This data describes a binding interaction between two proteins.

Sequence of protein 2:
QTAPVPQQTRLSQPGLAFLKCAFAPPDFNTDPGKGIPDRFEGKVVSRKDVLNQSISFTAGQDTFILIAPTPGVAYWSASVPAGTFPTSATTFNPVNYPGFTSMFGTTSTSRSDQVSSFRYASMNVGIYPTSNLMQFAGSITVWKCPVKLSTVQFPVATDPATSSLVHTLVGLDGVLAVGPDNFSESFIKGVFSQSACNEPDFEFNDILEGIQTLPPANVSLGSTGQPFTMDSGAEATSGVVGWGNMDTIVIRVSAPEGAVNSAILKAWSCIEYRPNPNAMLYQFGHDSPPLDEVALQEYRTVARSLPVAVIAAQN

Contacts between the two chains:
Residue N363 in protein 2 is in contact with residue M3 in protein 1 (closest heavy-atom distance 3.4 Å).
Residue E346 in protein 2 interacts with residue S14 in protein 1 (closest heavy-atom distance 4.2 Å).
Residue F240 in protein 2 interacts with residue M3 in protein 1 (closest heavy-atom distance 3.8 Å).
Residue D75 in protein 2 contacts residue M3 in protein 1 (closest heavy-atom distance 3.2 Å).
Residue D75 in protein 2 is in contact with residue W4 in protein 1 (closest heavy-atom distance 3.1 Å).
Residue K68 in protein 2 interacts with residue W4 in protein 1 (closest heavy-atom distance 3.5 Å).
Residue L354 in protein 2 interacts with residue R6 in protein 1 (closest heavy-atom distance 4.8 Å).
Residue L354 in protein 2 is in contact with residue I10 in protein 1 (closest heavy-atom distance 3.6 Å).
Residue E346 in protein 2 interacts with residue L15 in protein 1 (closest heavy-atom distance 4.7 Å).
Residue F76 in protein 2 contacts residue W4 in protein 1 (closest heavy-atom distance 3.7 Å).
Residue V358 in protein 2 contacts residue R6 in protein 1 (closest heavy-atom distance 3.6 Å).
Residue A72 in protein 2 interacts with residue M3 in protein 1 (closest heavy-atom distance 3.6 Å).
Residue F71 in protein 2 contacts residue M3 in protein 1 (closest heavy-atom distance 3.4 Å).
Residue Q362 in protein 2 contacts residue M3 in protein 1 (closest heavy-atom distance 3.9 Å).
Residue Q362 in protein 2 interacts with residue R6 in protein 1 (closest heavy-atom distance 4.1 Å).
Residue V350 in protein 2 is in contact with residue I10 in protein 1 (closest heavy-atom distance 4.2 Å).
Residue T57 in protein 2 contacts residue L15 in protein 1 (closest heavy-atom distance 4.7 Å).
Residue P355 in protein 2 is in contact with residue R6 in protein 1 (closest heavy-atom distance 4.0 Å).
Residue L354 in protein 2 is in contact with residue V7 in protein 1 (closest heavy-atom distance 4.8 Å).
Residue Q362 in protein 2 contacts residue A1 in protein 1 (closest heavy-atom distance 3.2 Å).
Residue A72 in protein 2 interacts with residue W4 in protein 1 (closest heavy-atom distance 4.2 Å).
Residue E346 in protein 2 is in contact with residue I11 in protein 1 (closest heavy-atom distance 3.2 Å).
Residue T349 in protein 2 is in contact with residue I10 in protein 1 (closest heavy-atom distance 4.6 Å).
Residue T349 in protein 2 is in contact with residue S14 in protein 1 (closest heavy-atom distance 4.1 Å).
Residue L64 in protein 2 interacts with residue W4 in protein 1 (closest heavy-atom distance 3.9 Å).
Residue L354 in protein 2 is in contact with residue M3 in protein 1 (closest heavy-atom distance 4.6 Å).
Residue D75 in protein 2 is in contact with residue S2 in protein 1 (closest heavy-atom distance 3.7 Å).
Residue V358 in protein 2 contacts residue M3 in protein 1 (closest heavy-atom distance 4.0 Å).
Residue L67 in protein 2 is in contact with residue W4 in protein 1 (closest heavy-atom distance 4.3 Å).
Residue V350 in protein 2 is in contact with residue V7 in protein 1 (closest heavy-atom distance 4.0 Å).
Residue L59 in protein 2 contacts residue I11 in protein 1 (closest heavy-atom distance 4.7 Å).
Residue N363 in protein 2 is in contact with residue S2 in protein 1 (closest heavy-atom distance 4.8 Å).
Residue S353 in protein 2 is in contact with residue I10 in protein 1 (closest heavy-atom distance 3.5 Å).
Residue L67 in protein 2 interacts with residue I11 in protein 1 (closest heavy-atom distance 3.9 Å).
Residue V350 in protein 2 interacts with residue I11 in protein 1 (closest heavy-atom distance 4.3 Å).
Residue F71 in protein 2 is in contact with residue V7 in protein 1 (closest heavy-atom distance 3.9 Å).
Residue A361 in protein 2 contacts residue A1 in protein 1 (closest heavy-atom distance 4.7 Å).
Residue N363 in protein 2 contacts residue A1 in protein 1 (closest heavy-atom distance 5.0 Å).

Sequence of protein 1:
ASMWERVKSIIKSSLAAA